Interface contacts:
Residue V263 in chain A interacts with residue K343 in chain B (closest heavy-atom distance 3.3 Å).
Residue A446 in chain A interacts with residue Y521 in chain B (closest heavy-atom distance 3.3 Å).
Residue R849 in chain A is in contact with residue E784 in chain B (closest heavy-atom distance 3.2 Å).
Residue E424 in chain A contacts residue D247 in chain B (closest heavy-atom distance 3.0 Å).
Residue R402 in chain A contacts residue G733 in chain B (closest heavy-atom distance 2.2 Å).
Residue R853 in chain A is in contact with residue V792 in chain B (closest heavy-atom distance 3.0 Å).
Residue I183 in chain A is in contact with residue K318 in chain B (closest heavy-atom distance 3.4 Å).
Residue D413 in chain A contacts residue R214 in chain B (closest heavy-atom distance 3.1 Å).
Residue V421 in chain A contacts residue R209 in chain B (closest heavy-atom distance 3.1 Å).
Residue Y375 in chain A interacts with residue R214 in chain B (closest heavy-atom distance 3.3 Å).
Residue D406 in chain A is in contact with residue R349 in chain B (closest heavy-atom distance 2.6 Å).
Residue E414 in chain A is in contact with residue R213 in chain B (closest heavy-atom distance 3.1 Å).
Residue R817 in chain A is in contact with residue G620 in chain B (closest heavy-atom distance 3.4 Å).
Residue R660 in chain A interacts with residue E784 in chain B (closest heavy-atom distance 2.4 Å).
Residue E665 in chain A is in contact with residue L782 in chain B (closest heavy-atom distance 3.0 Å).
Residue E665 in chain A interacts with residue F781 in chain B (closest heavy-atom distance 3.3 Å).
Residue L399 in chain A interacts with residue Q732 in chain B (closest heavy-atom distance 3.4 Å).
Residue D410 in chain A interacts with residue Q732 in chain B (closest heavy-atom distance 2.5 Å).
Residue G260 in chain A contacts residue D344 in chain B (closest heavy-atom distance 3.1 Å).
Residue D662 in chain A contacts residue L782 in chain B (closest heavy-atom distance 3.4 Å).
Residue F181 in chain A is in contact with residue K318 in chain B (closest heavy-atom distance 3.4 Å).
Residue I442 in chain A interacts with residue A517 in chain B (closest heavy-atom distance 3.1 Å).
Residue R674 in chain A interacts with residue A712 in chain B (closest heavy-atom distance 2.6 Å).
Residue H378 in chain A is in contact with residue R214 in chain B (closest heavy-atom distance 3.3 Å).
Residue S671 in chain A contacts residue K713 in chain B (closest heavy-atom distance 3.4 Å).
Residue D410 in chain A contacts residue R213 in chain B (closest heavy-atom distance 2.3 Å).
Residue K488 in chain A interacts with residue D247 in chain B (closest heavy-atom distance 3.1 Å).
Residue R420 in chain A contacts residue S212 in chain B (closest heavy-atom distance 3.2 Å).
Residue R853 in chain A is in contact with residue S790 in chain B (closest heavy-atom distance 3.1 Å).
Residue W573 in chain A contacts residue G731 in chain B (closest heavy-atom distance 3.3 Å).
Residue W573 in chain A contacts residue R206 in chain B (closest heavy-atom distance 3.2 Å).
Residue C182 in chain A contacts residue K318 in chain B (closest heavy-atom distance 3.2 Å).
Residue K656 in chain A is in contact with residue D725 in chain B (closest heavy-atom distance 2.6 Å).
Residue R849 in chain A contacts residue P783 in chain B (closest heavy-atom distance 2.8 Å).
Residue D662 in chain A interacts with residue P783 in chain B (closest heavy-atom distance 3.2 Å).
Residue N821 in chain A interacts with residue G620 in chain B (closest heavy-atom distance 3.4 Å).
Residue D413 in chain A is in contact with residue R213 in chain B (closest heavy-atom distance 3.3 Å).
Residue L447 in chain A interacts with residue Y521 in chain B (closest heavy-atom distance 3.4 Å).
Residue E665 in chain A is in contact with residue K713 in chain B (closest heavy-atom distance 2.8 Å).
Residue N861 in chain A interacts with residue R615 in chain B (closest heavy-atom distance 3.3 Å).
Residue H379 in chain A contacts residue R214 in chain B (closest heavy-atom distance 3.4 Å).
Residue L411 in chain A contacts residue Q732 in chain B (closest heavy-atom distance 3.1 Å).
Residue Y846 in chain A is in contact with residue E771 in chain B (closest heavy-atom distance 2.3 Å).
Residue Y666 in chain A interacts with residue A712 in chain B (closest heavy-atom distance 3.4 Å).
Residue D195 in chain A is in contact with residue R214 in chain B (closest heavy-atom distance 3.3 Å).
Residue R420 in chain A contacts residue P246 in chain B (closest heavy-atom distance 3.4 Å).
Residue R438 in chain A interacts with residue S508 in chain B (closest heavy-atom distance 3.3 Å).
Residue P225 in chain A interacts with residue R349 in chain B (closest heavy-atom distance 3.4 Å).
Residue R674 in chain A interacts with residue K713 in chain B (closest heavy-atom distance 3.4 Å).
Residue W573 in chain A contacts residue Q732 in chain B (closest heavy-atom distance 3.4 Å).
Residue Q426 in chain A contacts residue D247 in chain B (closest heavy-atom distance 3.4 Å).
Residue R402 in chain A contacts residue Q732 in chain B (closest heavy-atom distance 3.2 Å).
Residue N861 in chain A contacts residue N612 in chain B (closest heavy-atom distance 2.9 Å).
Residue R402 in chain A interacts with residue R734 in chain B (closest heavy-atom distance 2.9 Å).
Residue R484 in chain A contacts residue D247 in chain B (closest heavy-atom distance 3.3 Å).
Residue A417 in chain A contacts residue R209 in chain B (closest heavy-atom distance 3.2 Å).
Residue D413 in chain A is in contact with residue T215 in chain B (closest heavy-atom distance 2.4 Å).
Residue R849 in chain A is in contact with residue N787 in chain B (closest heavy-atom distance 2.9 Å).
Residue L860 in chain A interacts with residue S622 in chain B (closest heavy-atom distance 3.2 Å).
Residue A446 in chain A interacts with residue D518 in chain B (closest heavy-atom distance 3.3 Å).

Sequence of chain B:
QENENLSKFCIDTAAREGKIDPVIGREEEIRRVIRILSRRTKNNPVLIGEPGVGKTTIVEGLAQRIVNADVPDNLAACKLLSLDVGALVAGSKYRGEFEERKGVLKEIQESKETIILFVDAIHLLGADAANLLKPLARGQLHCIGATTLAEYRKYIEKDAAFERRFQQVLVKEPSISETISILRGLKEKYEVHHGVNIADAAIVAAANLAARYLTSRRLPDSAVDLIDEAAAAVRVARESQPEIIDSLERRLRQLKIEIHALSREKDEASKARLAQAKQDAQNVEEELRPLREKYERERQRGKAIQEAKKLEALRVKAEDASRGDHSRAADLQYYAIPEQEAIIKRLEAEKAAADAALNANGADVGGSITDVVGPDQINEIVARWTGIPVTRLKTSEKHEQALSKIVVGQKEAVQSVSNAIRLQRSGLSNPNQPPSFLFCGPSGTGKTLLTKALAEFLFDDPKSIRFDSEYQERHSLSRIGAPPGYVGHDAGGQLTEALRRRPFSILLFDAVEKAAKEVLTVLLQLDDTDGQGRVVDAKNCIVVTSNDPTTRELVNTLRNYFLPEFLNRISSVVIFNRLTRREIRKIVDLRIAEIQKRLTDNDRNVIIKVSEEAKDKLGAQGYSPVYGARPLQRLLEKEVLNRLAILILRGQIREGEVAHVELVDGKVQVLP

This data describes a binding interaction between two proteins.

Sequence of chain A:
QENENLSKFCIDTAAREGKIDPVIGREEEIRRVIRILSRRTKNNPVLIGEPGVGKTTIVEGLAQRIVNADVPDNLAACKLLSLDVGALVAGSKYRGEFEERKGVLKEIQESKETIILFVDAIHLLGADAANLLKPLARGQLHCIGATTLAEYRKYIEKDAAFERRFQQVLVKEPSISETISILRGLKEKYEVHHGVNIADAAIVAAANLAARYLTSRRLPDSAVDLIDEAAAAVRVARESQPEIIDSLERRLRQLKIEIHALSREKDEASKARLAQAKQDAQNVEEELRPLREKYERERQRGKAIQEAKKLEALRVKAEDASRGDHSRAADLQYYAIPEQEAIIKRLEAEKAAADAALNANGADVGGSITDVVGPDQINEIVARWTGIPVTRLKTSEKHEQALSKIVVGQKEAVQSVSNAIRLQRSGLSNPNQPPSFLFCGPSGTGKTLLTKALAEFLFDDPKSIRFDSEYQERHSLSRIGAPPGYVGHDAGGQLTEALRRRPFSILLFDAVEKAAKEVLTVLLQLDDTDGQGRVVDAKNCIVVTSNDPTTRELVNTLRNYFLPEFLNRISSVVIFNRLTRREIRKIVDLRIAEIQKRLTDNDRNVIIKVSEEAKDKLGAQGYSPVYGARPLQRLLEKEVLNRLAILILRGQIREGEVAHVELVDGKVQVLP